Contacts between the two chains:
Residue L14 in chain B is in contact with residue F42 in chain A (closest heavy-atom distance 4.3 Å).
Residue A7 in chain B interacts with residue F42 in chain A (closest heavy-atom distance 4.6 Å).
Residue F11 in chain B interacts with residue T46 in chain A (closest heavy-atom distance 3.8 Å).
Residue F11 in chain B contacts residue F45 in chain A (closest heavy-atom distance 4.4 Å).
Residue A10 in chain B contacts residue F42 in chain A (closest heavy-atom distance 3.7 Å).
Residue L14 in chain B contacts residue T46 in chain A (closest heavy-atom distance 4.0 Å).
Residue F11 in chain B is in contact with residue F42 in chain A (closest heavy-atom distance 3.8 Å).

Sequence of chain B:
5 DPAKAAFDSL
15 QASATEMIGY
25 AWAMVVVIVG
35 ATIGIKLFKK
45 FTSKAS

These two protein chains interact to form a complex.

Sequence of chain A:
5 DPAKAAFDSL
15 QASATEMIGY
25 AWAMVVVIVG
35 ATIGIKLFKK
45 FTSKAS